Contacts between the two chains:
Residue M80 in chain A contacts residue V12 in chain B (closest heavy-atom distance 5.0 Å).
Residue M80 in chain A is in contact with residue G19 in chain B (closest heavy-atom distance 3.7 Å).
Residue R85 in chain A is in contact with residue E54 in chain B (closest heavy-atom distance 2.6 Å).
Residue V84 in chain A interacts with residue E54 in chain B (closest heavy-atom distance 3.7 Å).
Residue V84 in chain A is in contact with residue V11 in chain B (closest heavy-atom distance 3.8 Å).
Residue S87 in chain A interacts with residue L56 in chain B (closest heavy-atom distance 4.8 Å).
Residue I88 in chain A contacts residue L56 in chain B (closest heavy-atom distance 4.5 Å).
Residue R66 in chain A interacts with residue R16 in chain B (closest heavy-atom distance 4.7 Å).
Residue R66 in chain A interacts with residue G15 in chain B (closest heavy-atom distance 3.6 Å).
Residue V84 in chain A interacts with residue L56 in chain B (closest heavy-atom distance 3.7 Å).
Residue M80 in chain A interacts with residue A18 in chain B (closest heavy-atom distance 4.8 Å).
Residue M76 in chain A is in contact with residue A18 in chain B (closest heavy-atom distance 4.7 Å).
Residue M76 in chain A is in contact with residue G15 in chain B (closest heavy-atom distance 4.2 Å).
Residue K81 in chain A is in contact with residue E54 in chain B (closest heavy-atom distance 3.5 Å).
Residue V84 in chain A is in contact with residue I13 in chain B (closest heavy-atom distance 4.9 Å).
Residue P67 in chain A is in contact with residue G15 in chain B (closest heavy-atom distance 3.4 Å).
Residue E65 in chain A interacts with residue R16 in chain B (closest heavy-atom distance 4.2 Å).
Residue P67 in chain A is in contact with residue R16 in chain B (closest heavy-atom distance 5.0 Å).
Residue K81 in chain A interacts with residue I13 in chain B (closest heavy-atom distance 4.0 Å).
Residue M80 in chain A is in contact with residue I13 in chain B (closest heavy-atom distance 4.0 Å).
Residue R77 in chain A interacts with residue A14 in chain B (closest heavy-atom distance 3.8 Å).
Residue R77 in chain A contacts residue I13 in chain B (closest heavy-atom distance 3.7 Å).
Residue M76 in chain A is in contact with residue I13 in chain B (closest heavy-atom distance 3.7 Å).
Residue R77 in chain A interacts with residue H52 in chain B (closest heavy-atom distance 3.6 Å).
Residue I88 in chain A interacts with residue P57 in chain B (closest heavy-atom distance 4.7 Å).
Residue P67 in chain A is in contact with residue A18 in chain B (closest heavy-atom distance 3.5 Å).
Residue M76 in chain A contacts residue A14 in chain B (closest heavy-atom distance 4.3 Å).

Sequence of chain A:
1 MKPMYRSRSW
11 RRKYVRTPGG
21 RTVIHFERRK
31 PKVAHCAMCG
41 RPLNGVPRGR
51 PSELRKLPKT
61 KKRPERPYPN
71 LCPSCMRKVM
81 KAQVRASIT

This data describes a binding interaction between two proteins.

Sequence of chain B:
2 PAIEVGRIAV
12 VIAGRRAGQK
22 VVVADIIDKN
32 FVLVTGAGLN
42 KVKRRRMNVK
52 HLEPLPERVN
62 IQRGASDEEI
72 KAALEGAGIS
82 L